Sequence of chain B:
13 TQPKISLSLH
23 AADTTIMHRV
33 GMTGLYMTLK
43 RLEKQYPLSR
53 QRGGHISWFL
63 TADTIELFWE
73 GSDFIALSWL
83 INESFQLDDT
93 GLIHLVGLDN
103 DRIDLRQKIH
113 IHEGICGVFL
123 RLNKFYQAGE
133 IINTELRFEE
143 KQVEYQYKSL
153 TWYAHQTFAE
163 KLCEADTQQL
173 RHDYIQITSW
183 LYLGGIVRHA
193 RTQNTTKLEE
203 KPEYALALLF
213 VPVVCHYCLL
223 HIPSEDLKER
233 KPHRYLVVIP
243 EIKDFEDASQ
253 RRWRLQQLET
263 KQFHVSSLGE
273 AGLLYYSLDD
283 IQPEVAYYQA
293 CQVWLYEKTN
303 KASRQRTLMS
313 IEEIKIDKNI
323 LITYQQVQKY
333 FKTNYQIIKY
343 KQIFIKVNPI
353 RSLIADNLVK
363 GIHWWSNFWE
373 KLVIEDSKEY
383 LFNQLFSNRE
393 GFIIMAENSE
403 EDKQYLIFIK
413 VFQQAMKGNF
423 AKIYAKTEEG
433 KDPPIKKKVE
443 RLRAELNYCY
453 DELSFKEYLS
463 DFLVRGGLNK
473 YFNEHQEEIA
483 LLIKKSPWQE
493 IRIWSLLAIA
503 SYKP

Contacts between the two chains:
Residue L21 in chain B is in contact with residue R168 in chain A (closest heavy-atom distance 3.5 Å).
Residue A24 in chain B contacts residue N167 in chain A (closest heavy-atom distance 3.9 Å).
Residue A23 in chain B is in contact with residue R189 in chain A (closest heavy-atom distance 3.2 Å).
Residue G187 in chain B contacts residue H20 in chain A (closest heavy-atom distance 4.0 Å).
Residue E201 in chain B interacts with residue S182 in chain A (closest heavy-atom distance 2.5 Å).
Residue A24 in chain B is in contact with residue R189 in chain A (closest heavy-atom distance 3.6 Å).
Residue R193 in chain B interacts with residue K78 in chain A (closest heavy-atom distance 3.5 Å).
Residue R190 in chain B contacts residue R17 in chain A (closest heavy-atom distance 3.0 Å).
Residue R31 in chain B is in contact with residue R189 in chain A (closest heavy-atom distance 3.0 Å).
Residue S312 in chain B contacts residue M24 in chain A (closest heavy-atom distance 3.7 Å).
Residue T26 in chain B contacts residue T172 in chain A (closest heavy-atom distance 3.2 Å).
Residue H22 in chain B is in contact with residue N167 in chain A (closest heavy-atom distance 3.4 Å).
Residue L200 in chain B contacts residue S182 in chain A (closest heavy-atom distance 3.5 Å).
Residue E243 in chain B is in contact with residue R170 in chain A (closest heavy-atom distance 3.2 Å).
Residue A24 in chain B interacts with residue L188 in chain A (closest heavy-atom distance 3.7 Å).
Residue R31 in chain B interacts with residue T172 in chain A (closest heavy-atom distance 3.7 Å).
Residue Y184 in chain B is in contact with residue H20 in chain A (closest heavy-atom distance 3.6 Å).
Residue S312 in chain B contacts residue R69 in chain A (closest heavy-atom distance 3.3 Å).
Residue E202 in chain B contacts residue H20 in chain A (closest heavy-atom distance 3.1 Å).
Residue R193 in chain B contacts residue A80 in chain A (closest heavy-atom distance 3.8 Å).
Residue A192 in chain B is in contact with residue F77 in chain A (closest heavy-atom distance 3.1 Å).
Residue I313 in chain B interacts with residue E94 in chain A (closest heavy-atom distance 3.5 Å).
Residue T198 in chain B is in contact with residue V180 in chain A (closest heavy-atom distance 3.2 Å).
Residue K199 in chain B contacts residue R22 in chain A (closest heavy-atom distance 3.7 Å).
Residue K245 in chain B interacts with residue R168 in chain A (closest heavy-atom distance 3.5 Å).
Residue T309 in chain B is in contact with residue E23 in chain A (closest heavy-atom distance 3.6 Å).
Residue I313 in chain B is in contact with residue M24 in chain A (closest heavy-atom distance 3.6 Å).
Residue I188 in chain B contacts residue E23 in chain A (closest heavy-atom distance 3.7 Å).
Residue T27 in chain B contacts residue T172 in chain A (closest heavy-atom distance 3.9 Å).
Residue M311 in chain B interacts with residue Y92 in chain A (closest heavy-atom distance 3.2 Å).
Residue H191 in chain B is in contact with residue F77 in chain A (closest heavy-atom distance 3.1 Å).
Residue L310 in chain B interacts with residue M24 in chain A (closest heavy-atom distance 3.9 Å).
Residue E315 in chain B contacts residue R170 in chain A (closest heavy-atom distance 3.5 Å).
Residue I188 in chain B contacts residue R22 in chain A (closest heavy-atom distance 2.7 Å).
Residue T27 in chain B interacts with residue H20 in chain A (closest heavy-atom distance 3.9 Å).
Residue L200 in chain B is in contact with residue R22 in chain A (closest heavy-atom distance 3.5 Å).
Residue M311 in chain B contacts residue M24 in chain A (closest heavy-atom distance 3.7 Å).
Residue T197 in chain B contacts residue V180 in chain A (closest heavy-atom distance 4.0 Å).
Residue T26 in chain B is in contact with residue R189 in chain A (closest heavy-atom distance 2.7 Å).
Residue G186 in chain B interacts with residue R22 in chain A (closest heavy-atom distance 3.2 Å).
Residue R190 in chain B contacts residue R22 in chain A (closest heavy-atom distance 3.3 Å).
Residue Y176 in chain B is in contact with residue R183 in chain A (closest heavy-atom distance 3.8 Å).
Residue T198 in chain B is in contact with residue R22 in chain A (closest heavy-atom distance 2.8 Å).
Residue G186 in chain B contacts residue E23 in chain A (closest heavy-atom distance 3.0 Å).
Residue M311 in chain B is in contact with residue R69 in chain A (closest heavy-atom distance 3.8 Å).
Residue R190 in chain B interacts with residue R76 in chain A (closest heavy-atom distance 3.4 Å).
Residue E315 in chain B interacts with residue K26 in chain A (closest heavy-atom distance 2.8 Å).
Residue E201 in chain B is in contact with residue R183 in chain A (closest heavy-atom distance 3.2 Å).
Residue L21 in chain B contacts residue R189 in chain A (closest heavy-atom distance 3.1 Å).
Residue H191 in chain B interacts with residue R76 in chain A (closest heavy-atom distance 3.6 Å).
Residue K199 in chain B interacts with residue G181 in chain A (closest heavy-atom distance 3.8 Å).
Residue L200 in chain B interacts with residue H20 in chain A (closest heavy-atom distance 3.6 Å).
Residue R193 in chain B is in contact with residue N79 in chain A (closest heavy-atom distance 3.7 Å).
Residue H22 in chain B contacts residue R168 in chain A (closest heavy-atom distance 3.1 Å).
Residue Y176 in chain B is in contact with residue R186 in chain A (closest heavy-atom distance 3.9 Å).
Residue R123 in chain B contacts residue E23 in chain A (closest heavy-atom distance 2.7 Å).
Residue R31 in chain B interacts with residue R170 in chain A (closest heavy-atom distance 3.5 Å).
Residue G186 in chain B is in contact with residue H20 in chain A (closest heavy-atom distance 3.4 Å).
Residue L310 in chain B interacts with residue E23 in chain A (closest heavy-atom distance 3.4 Å).
Residue R193 in chain B contacts residue F77 in chain A (closest heavy-atom distance 3.1 Å).

These two protein chains interact to form a complex.

Sequence of chain A:
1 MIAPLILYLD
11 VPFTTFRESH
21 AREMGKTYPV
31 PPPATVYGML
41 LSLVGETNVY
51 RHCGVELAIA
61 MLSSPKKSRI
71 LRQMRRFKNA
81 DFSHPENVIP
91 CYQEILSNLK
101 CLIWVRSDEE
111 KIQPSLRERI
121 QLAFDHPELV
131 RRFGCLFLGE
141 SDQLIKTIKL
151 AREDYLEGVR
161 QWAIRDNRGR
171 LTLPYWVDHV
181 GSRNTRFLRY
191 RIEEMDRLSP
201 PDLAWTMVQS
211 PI